Residue-level contacts at the interface:
Residue E124 in protein 1 interacts with residue L84 in protein 2 (closest heavy-atom distance 4.1 Å).
Residue E124 in protein 1 contacts residue F85 in protein 2 (closest heavy-atom distance 4.6 Å).
Residue I132 in protein 1 contacts residue R70 in protein 2 (closest heavy-atom distance 4.7 Å).

Sequence of protein 1:
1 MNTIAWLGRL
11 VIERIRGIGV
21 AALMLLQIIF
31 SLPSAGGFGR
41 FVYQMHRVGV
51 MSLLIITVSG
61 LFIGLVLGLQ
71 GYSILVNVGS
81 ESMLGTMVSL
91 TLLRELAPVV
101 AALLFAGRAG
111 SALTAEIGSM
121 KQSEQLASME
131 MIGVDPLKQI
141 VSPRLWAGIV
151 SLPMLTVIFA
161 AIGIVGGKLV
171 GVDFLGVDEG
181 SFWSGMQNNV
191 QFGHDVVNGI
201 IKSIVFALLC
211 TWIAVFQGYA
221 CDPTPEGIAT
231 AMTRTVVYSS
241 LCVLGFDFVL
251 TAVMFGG

The following describes two proteins that form a bound complex.

Sequence of protein 2:
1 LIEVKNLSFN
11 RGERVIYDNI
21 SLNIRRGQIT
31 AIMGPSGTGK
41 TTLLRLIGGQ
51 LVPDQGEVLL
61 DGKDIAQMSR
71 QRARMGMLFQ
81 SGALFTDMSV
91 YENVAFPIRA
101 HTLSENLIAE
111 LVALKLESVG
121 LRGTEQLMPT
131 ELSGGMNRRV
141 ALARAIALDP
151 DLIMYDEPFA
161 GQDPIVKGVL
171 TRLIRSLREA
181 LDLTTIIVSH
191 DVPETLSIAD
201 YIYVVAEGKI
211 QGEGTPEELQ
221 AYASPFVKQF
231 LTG